This data describes a binding interaction between two proteins.

Sequence of the first protein:
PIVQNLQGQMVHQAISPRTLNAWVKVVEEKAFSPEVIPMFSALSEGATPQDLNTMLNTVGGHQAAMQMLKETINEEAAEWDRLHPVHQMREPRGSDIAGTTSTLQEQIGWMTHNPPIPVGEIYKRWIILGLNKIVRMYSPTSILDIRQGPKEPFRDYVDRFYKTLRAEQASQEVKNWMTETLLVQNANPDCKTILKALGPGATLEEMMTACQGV

Sequence of the second protein:
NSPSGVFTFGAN

Residue-level contacts at the interface:
Residue I74 in the first protein interacts with residue F11 in the second protein (closest heavy-atom distance 3.8 Å).
Residue M67 in the first protein is in contact with residue T10 in the second protein (closest heavy-atom distance 4.3 Å).
Residue N54 in the first protein contacts residue G12 in the second protein (closest heavy-atom distance 3.7 Å).
Residue N58 in the first protein is in contact with residue T10 in the second protein (closest heavy-atom distance 3.0 Å).
Residue K71 in the first protein is in contact with residue T10 in the second protein (closest heavy-atom distance 3.3 Å).
Residue N54 in the first protein contacts residue F11 in the second protein (closest heavy-atom distance 3.4 Å).
Residue N58 in the first protein is in contact with residue F11 in the second protein (closest heavy-atom distance 3.0 Å).
Residue K71 in the first protein interacts with residue F11 in the second protein (closest heavy-atom distance 3.7 Å).
Residue T108 in the first protein interacts with residue G12 in the second protein (closest heavy-atom distance 3.5 Å).
Residue Y131 in the first protein interacts with residue F11 in the second protein (closest heavy-atom distance 4.2 Å).
Residue Q68 in the first protein contacts residue T10 in the second protein (closest heavy-atom distance 4.4 Å).
Residue L57 in the first protein contacts residue F11 in the second protein (closest heavy-atom distance 3.5 Å).
Residue G107 in the first protein interacts with residue G12 in the second protein (closest heavy-atom distance 3.8 Å).
Residue A106 in the first protein interacts with residue G12 in the second protein (closest heavy-atom distance 4.6 Å).
Residue M67 in the first protein contacts residue F11 in the second protein (closest heavy-atom distance 3.5 Å).
Residue N58 in the first protein is in contact with residue F9 in the second protein (closest heavy-atom distance 3.7 Å).
Residue T108 in the first protein contacts residue A13 in the second protein (closest heavy-atom distance 3.3 Å).
Residue L70 in the first protein interacts with residue F11 in the second protein (closest heavy-atom distance 4.2 Å).
Residue G107 in the first protein interacts with residue A13 in the second protein (closest heavy-atom distance 4.2 Å).
Residue Q64 in the first protein is in contact with residue T10 in the second protein (closest heavy-atom distance 4.5 Å).